These two protein chains interact to form a complex.

Interface contacts:
Residue W36 in the second protein contacts residue G2 in the first protein (closest heavy-atom distance 3.5 Å).

Sequence of the first protein:
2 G

Sequence of the second protein:
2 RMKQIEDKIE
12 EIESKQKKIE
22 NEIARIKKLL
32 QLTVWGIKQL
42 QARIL